Sequence of chain B:
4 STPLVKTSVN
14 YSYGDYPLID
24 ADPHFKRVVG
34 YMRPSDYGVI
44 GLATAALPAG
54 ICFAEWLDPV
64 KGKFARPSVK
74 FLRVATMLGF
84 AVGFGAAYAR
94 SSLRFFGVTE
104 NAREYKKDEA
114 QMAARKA

This data describes a binding interaction between two proteins.

Interface contacts:
Residue L4 in chain A interacts with residue A84 in chain B (closest heavy-atom distance 3.7 Å).
Residue R22 in chain A contacts residue L75 in chain B (closest heavy-atom distance 3.5 Å).
Residue M1 in chain A interacts with residue P20 in chain B (closest heavy-atom distance 4.9 Å).
Residue R22 in chain A is in contact with residue S71 in chain B (closest heavy-atom distance 3.6 Å).
Residue I33 in chain A interacts with residue V85 in chain B (closest heavy-atom distance 4.6 Å).
Residue L2 in chain A interacts with residue D18 in chain B (closest heavy-atom distance 3.3 Å).
Residue M1 in chain A is in contact with residue G88 in chain B (closest heavy-atom distance 4.8 Å).
Residue M55 in chain A contacts residue V12 in chain B (closest heavy-atom distance 3.2 Å).
Residue V54 in chain A is in contact with residue Y14 in chain B (closest heavy-atom distance 4.6 Å).
Residue N29 in chain A is in contact with residue A57 in chain B (closest heavy-atom distance 4.9 Å).
Residue R22 in chain A contacts residue V72 in chain B (closest heavy-atom distance 4.9 Å).
Residue R22 in chain A contacts residue F74 in chain B (closest heavy-atom distance 3.3 Å).
Residue S40 in chain A contacts residue R93 in chain B (closest heavy-atom distance 4.0 Å).
Residue Y52 in chain A contacts residue Y14 in chain B (closest heavy-atom distance 4.8 Å).
Residue I30 in chain A is in contact with residue V85 in chain B (closest heavy-atom distance 5.0 Å).
Residue I25 in chain A contacts residue K64 in chain B (closest heavy-atom distance 4.5 Å).
Residue I3 in chain A interacts with residue Y19 in chain B (closest heavy-atom distance 4.3 Å).
Residue F12 in chain A interacts with residue F74 in chain B (closest heavy-atom distance 3.6 Å).
Residue M1 in chain A contacts residue D18 in chain B (closest heavy-atom distance 2.7 Å).
Residue L34 in chain A is in contact with residue V85 in chain B (closest heavy-atom distance 3.9 Å).
Residue M1 in chain A contacts residue Y19 in chain B (closest heavy-atom distance 4.2 Å).
Residue I3 in chain A interacts with residue P20 in chain B (closest heavy-atom distance 4.9 Å).
Residue I3 in chain A interacts with residue D18 in chain B (closest heavy-atom distance 4.6 Å).
Residue I25 in chain A contacts residue A57 in chain B (closest heavy-atom distance 4.7 Å).
Residue Y85 in chain A interacts with residue L60 in chain B (closest heavy-atom distance 4.2 Å).
Residue T53 in chain A interacts with residue Y14 in chain B (closest heavy-atom distance 4.6 Å).
Residue S8 in chain A contacts residue L81 in chain B (closest heavy-atom distance 3.4 Å).
Residue L4 in chain A interacts with residue L81 in chain B (closest heavy-atom distance 4.9 Å).
Residue V54 in chain A interacts with residue S15 in chain B (closest heavy-atom distance 5.0 Å).
Residue F12 in chain A interacts with residue V77 in chain B (closest heavy-atom distance 3.6 Å).
Residue M1 in chain A contacts residue G17 in chain B (closest heavy-atom distance 3.5 Å).
Residue S436 in chain A is in contact with residue P62 in chain B (closest heavy-atom distance 4.7 Å).
Residue V37 in chain A contacts residue A89 in chain B (closest heavy-atom distance 4.0 Å).
Residue I30 in chain A interacts with residue L81 in chain B (closest heavy-atom distance 4.9 Å).
Residue I25 in chain A contacts residue L60 in chain B (closest heavy-atom distance 4.7 Å).
Residue Y73 in chain A is in contact with residue D18 in chain B (closest heavy-atom distance 3.2 Å).
Residue I60 in chain A interacts with residue Y16 in chain B (closest heavy-atom distance 4.6 Å).
Residue S8 in chain A is in contact with residue V77 in chain B (closest heavy-atom distance 4.9 Å).

Sequence of chain A:
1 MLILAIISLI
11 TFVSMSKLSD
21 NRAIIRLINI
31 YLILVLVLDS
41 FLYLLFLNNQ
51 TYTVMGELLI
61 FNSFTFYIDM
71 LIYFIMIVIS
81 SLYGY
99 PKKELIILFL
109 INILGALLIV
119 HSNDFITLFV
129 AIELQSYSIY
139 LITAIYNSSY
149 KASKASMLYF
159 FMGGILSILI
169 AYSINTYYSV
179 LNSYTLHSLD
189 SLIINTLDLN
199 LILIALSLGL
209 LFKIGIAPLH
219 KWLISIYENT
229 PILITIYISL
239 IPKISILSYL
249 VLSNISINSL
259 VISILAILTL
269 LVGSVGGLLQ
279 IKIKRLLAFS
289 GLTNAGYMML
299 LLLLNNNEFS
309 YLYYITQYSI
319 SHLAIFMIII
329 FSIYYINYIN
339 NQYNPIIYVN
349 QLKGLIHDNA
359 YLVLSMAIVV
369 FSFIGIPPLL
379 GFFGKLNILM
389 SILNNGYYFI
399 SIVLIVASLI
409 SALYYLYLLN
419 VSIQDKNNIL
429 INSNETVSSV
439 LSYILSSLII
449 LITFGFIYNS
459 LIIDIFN